These two protein chains interact to form a complex.

Sequence of the second protein:
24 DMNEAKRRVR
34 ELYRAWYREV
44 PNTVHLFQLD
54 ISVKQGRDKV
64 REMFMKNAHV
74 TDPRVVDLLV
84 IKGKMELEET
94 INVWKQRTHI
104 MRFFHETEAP

Sequence of the first protein:
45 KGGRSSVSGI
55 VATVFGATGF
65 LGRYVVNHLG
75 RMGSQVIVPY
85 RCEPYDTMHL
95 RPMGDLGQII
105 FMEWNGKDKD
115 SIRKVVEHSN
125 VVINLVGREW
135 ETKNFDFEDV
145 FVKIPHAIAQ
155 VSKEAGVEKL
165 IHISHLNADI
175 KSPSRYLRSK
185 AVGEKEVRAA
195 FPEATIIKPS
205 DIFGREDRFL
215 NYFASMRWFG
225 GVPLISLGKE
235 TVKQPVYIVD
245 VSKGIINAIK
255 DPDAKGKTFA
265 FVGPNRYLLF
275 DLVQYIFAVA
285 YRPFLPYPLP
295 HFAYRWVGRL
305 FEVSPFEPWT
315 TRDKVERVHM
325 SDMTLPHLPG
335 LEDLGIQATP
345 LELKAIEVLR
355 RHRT

Contacts between the two chains:
Residue E351 in the first protein interacts with residue D53 in the second protein (closest heavy-atom distance 4.7 Å).
Residue R75 in the first protein interacts with residue T110 in the second protein (closest heavy-atom distance 4.7 Å).
Residue L347 in the first protein is in contact with residue D53 in the second protein (closest heavy-atom distance 4.8 Å).